Sequence of the second protein:
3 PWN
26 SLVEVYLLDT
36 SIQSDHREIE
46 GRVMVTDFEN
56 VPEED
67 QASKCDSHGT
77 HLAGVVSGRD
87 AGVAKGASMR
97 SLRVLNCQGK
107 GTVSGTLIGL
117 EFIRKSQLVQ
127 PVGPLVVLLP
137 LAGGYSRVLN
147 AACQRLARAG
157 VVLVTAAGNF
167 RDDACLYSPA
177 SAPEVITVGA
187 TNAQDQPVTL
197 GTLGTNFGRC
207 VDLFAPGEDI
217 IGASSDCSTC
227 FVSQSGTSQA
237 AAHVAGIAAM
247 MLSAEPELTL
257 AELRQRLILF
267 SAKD

Sequence of the first protein:
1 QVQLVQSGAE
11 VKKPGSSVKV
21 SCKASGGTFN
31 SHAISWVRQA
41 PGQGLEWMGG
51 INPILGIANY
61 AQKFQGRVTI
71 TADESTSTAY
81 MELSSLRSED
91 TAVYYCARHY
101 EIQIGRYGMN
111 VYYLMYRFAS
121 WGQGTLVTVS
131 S

Residue-level contacts at the interface:
Residue T225 in the second protein interacts with residue L114 in the first protein (closest heavy-atom distance 2.8 Å).
Residue F227 in the second protein is in contact with residue Y113 in the first protein (closest heavy-atom distance 4.9 Å).
Residue A68 in the second protein contacts residue M109 in the first protein (closest heavy-atom distance 5.0 Å).
Residue D86 in the second protein contacts residue N59 in the first protein (closest heavy-atom distance 3.2 Å).
Residue A87 in the second protein contacts residue I57 in the first protein (closest heavy-atom distance 4.0 Å).
Residue R85 in the second protein contacts residue Y60 in the first protein (closest heavy-atom distance 5.0 Å).
Residue P3 in the second protein interacts with residue L55 in the first protein (closest heavy-atom distance 4.8 Å).
Residue F227 in the second protein is in contact with residue N59 in the first protein (closest heavy-atom distance 3.6 Å).
Residue I217 in the second protein contacts residue I57 in the first protein (closest heavy-atom distance 4.8 Å).
Residue D86 in the second protein is in contact with residue I57 in the first protein (closest heavy-atom distance 4.4 Å).
Residue C226 in the second protein is in contact with residue I104 in the first protein (closest heavy-atom distance 3.8 Å).
Residue D222 in the second protein is in contact with residue R106 in the first protein (closest heavy-atom distance 3.4 Å).
Residue R42 in the second protein contacts residue Q62 in the first protein (closest heavy-atom distance 4.7 Å).
Residue F227 in the second protein contacts residue L114 in the first protein (closest heavy-atom distance 3.8 Å).
Residue P3 in the second protein interacts with residue G56 in the first protein (closest heavy-atom distance 3.6 Å).
Residue R42 in the second protein contacts residue A61 in the first protein (closest heavy-atom distance 4.5 Å).
Residue D222 in the second protein contacts residue V111 in the first protein (closest heavy-atom distance 3.7 Å).
Residue F227 in the second protein is in contact with residue V111 in the first protein (closest heavy-atom distance 3.3 Å).
Residue C226 in the second protein is in contact with residue L114 in the first protein (closest heavy-atom distance 4.7 Å).
Residue C226 in the second protein is in contact with residue Y113 in the first protein (closest heavy-atom distance 3.6 Å).
Residue T225 in the second protein interacts with residue Y112 in the first protein (closest heavy-atom distance 4.2 Å).
Residue T225 in the second protein contacts residue M115 in the first protein (closest heavy-atom distance 5.0 Å).
Residue C223 in the second protein contacts residue Y113 in the first protein (closest heavy-atom distance 3.3 Å).
Residue R42 in the second protein interacts with residue N59 in the first protein (closest heavy-atom distance 3.5 Å).
Residue D86 in the second protein contacts residue A58 in the first protein (closest heavy-atom distance 3.1 Å).
Residue F227 in the second protein contacts residue L55 in the first protein (closest heavy-atom distance 3.7 Å).
Residue A68 in the second protein is in contact with residue Y107 in the first protein (closest heavy-atom distance 3.3 Å).
Residue R85 in the second protein is in contact with residue Q62 in the first protein (closest heavy-atom distance 3.1 Å).
Residue R42 in the second protein contacts residue Y60 in the first protein (closest heavy-atom distance 2.7 Å).
Residue V228 in the second protein interacts with residue N110 in the first protein (closest heavy-atom distance 3.4 Å).
Residue T225 in the second protein contacts residue Y116 in the first protein (closest heavy-atom distance 4.0 Å).
Residue A68 in the second protein contacts residue R106 in the first protein (closest heavy-atom distance 3.9 Å).
Residue P3 in the second protein interacts with residue I57 in the first protein (closest heavy-atom distance 3.7 Å).
Residue Q230 in the second protein contacts residue M109 in the first protein (closest heavy-atom distance 5.0 Å).
Residue E45 in the second protein is in contact with residue Q62 in the first protein (closest heavy-atom distance 3.1 Å).
Residue F227 in the second protein is in contact with residue N110 in the first protein (closest heavy-atom distance 4.0 Å).
Residue F227 in the second protein is in contact with residue I57 in the first protein (closest heavy-atom distance 3.9 Å).
Residue T225 in the second protein is in contact with residue Y113 in the first protein (closest heavy-atom distance 3.6 Å).
Residue S229 in the second protein contacts residue N110 in the first protein (closest heavy-atom distance 3.1 Å).
Residue C226 in the second protein interacts with residue V111 in the first protein (closest heavy-atom distance 4.3 Å).
Residue S220 in the second protein is in contact with residue V111 in the first protein (closest heavy-atom distance 3.7 Å).
Residue R42 in the second protein contacts residue W47 in the first protein (closest heavy-atom distance 4.4 Å).
Residue V228 in the second protein interacts with residue V111 in the first protein (closest heavy-atom distance 3.9 Å).
Residue F227 in the second protein interacts with residue Y112 in the first protein (closest heavy-atom distance 2.7 Å).
Residue D222 in the second protein interacts with residue I104 in the first protein (closest heavy-atom distance 4.1 Å).
Residue D86 in the second protein interacts with residue Y60 in the first protein (closest heavy-atom distance 3.0 Å).
Residue E43 in the second protein contacts residue N59 in the first protein (closest heavy-atom distance 5.0 Å).
Residue C226 in the second protein interacts with residue Y112 in the first protein (closest heavy-atom distance 3.5 Å).
Residue I217 in the second protein contacts residue L55 in the first protein (closest heavy-atom distance 4.0 Å).
Residue V228 in the second protein is in contact with residue Y112 in the first protein (closest heavy-atom distance 4.9 Å).

These two protein chains interact to form a complex.